Sequence of protein 2:
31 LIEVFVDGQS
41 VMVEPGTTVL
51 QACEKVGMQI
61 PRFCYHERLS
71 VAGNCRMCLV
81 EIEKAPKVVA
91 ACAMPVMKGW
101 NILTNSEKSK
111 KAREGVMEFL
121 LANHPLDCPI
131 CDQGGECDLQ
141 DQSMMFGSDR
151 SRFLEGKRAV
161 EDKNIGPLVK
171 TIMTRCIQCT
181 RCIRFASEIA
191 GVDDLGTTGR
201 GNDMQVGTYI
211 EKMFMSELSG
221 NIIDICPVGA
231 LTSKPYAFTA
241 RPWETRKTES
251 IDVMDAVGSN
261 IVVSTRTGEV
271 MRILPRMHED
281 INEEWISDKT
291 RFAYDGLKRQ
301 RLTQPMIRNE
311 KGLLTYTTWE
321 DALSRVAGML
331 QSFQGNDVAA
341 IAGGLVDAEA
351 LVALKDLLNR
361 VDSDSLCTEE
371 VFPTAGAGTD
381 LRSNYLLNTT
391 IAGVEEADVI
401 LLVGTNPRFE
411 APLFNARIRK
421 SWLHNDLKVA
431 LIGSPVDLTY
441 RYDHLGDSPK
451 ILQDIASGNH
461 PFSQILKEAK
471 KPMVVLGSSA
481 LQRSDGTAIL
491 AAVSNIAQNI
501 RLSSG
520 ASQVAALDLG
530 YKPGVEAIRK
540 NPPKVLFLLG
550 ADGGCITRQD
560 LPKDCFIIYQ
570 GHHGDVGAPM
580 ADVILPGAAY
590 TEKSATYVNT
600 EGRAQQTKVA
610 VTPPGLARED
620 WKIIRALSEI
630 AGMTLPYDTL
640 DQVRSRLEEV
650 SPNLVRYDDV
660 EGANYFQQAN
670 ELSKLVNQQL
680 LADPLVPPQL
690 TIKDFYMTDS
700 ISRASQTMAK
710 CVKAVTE

Residue-level contacts at the interface:
Residue G199 in protein 2 interacts with residue T117 in protein 1 (closest heavy-atom distance 3.5 Å).
Residue R200 in protein 2 is in contact with residue Y119 in protein 1 (closest heavy-atom distance 4.6 Å).
Residue Y209 in protein 2 interacts with residue M110 in protein 1 (closest heavy-atom distance 3.5 Å).
Residue T198 in protein 2 contacts residue T117 in protein 1 (closest heavy-atom distance 3.5 Å).
Residue I210 in protein 2 contacts residue I95 in protein 1 (closest heavy-atom distance 3.6 Å).
Residue T197 in protein 2 interacts with residue E114 in protein 1 (closest heavy-atom distance 3.1 Å).
Residue G196 in protein 2 contacts residue E114 in protein 1 (closest heavy-atom distance 3.8 Å).
Residue T198 in protein 2 contacts residue M110 in protein 1 (closest heavy-atom distance 3.5 Å).
Residue G196 in protein 2 is in contact with residue M110 in protein 1 (closest heavy-atom distance 3.2 Å).
Residue Y209 in protein 2 interacts with residue R124 in protein 1 (closest heavy-atom distance 4.5 Å).
Residue L195 in protein 2 contacts residue M110 in protein 1 (closest heavy-atom distance 3.9 Å).
Residue I210 in protein 2 interacts with residue Y113 in protein 1 (closest heavy-atom distance 3.2 Å).
Residue G199 in protein 2 is in contact with residue F118 in protein 1 (closest heavy-atom distance 4.2 Å).
Residue D193 in protein 2 is in contact with residue R111 in protein 1 (closest heavy-atom distance 3.8 Å).
Residue G207 in protein 2 is in contact with residue M110 in protein 1 (closest heavy-atom distance 4.3 Å).
Residue D193 in protein 2 is in contact with residue M110 in protein 1 (closest heavy-atom distance 3.3 Å).
Residue Y209 in protein 2 contacts residue I95 in protein 1 (closest heavy-atom distance 3.7 Å).
Residue R200 in protein 2 interacts with residue F118 in protein 1 (closest heavy-atom distance 2.9 Å).
Residue T197 in protein 2 is in contact with residue M110 in protein 1 (closest heavy-atom distance 4.1 Å).
Residue T208 in protein 2 is in contact with residue M110 in protein 1 (closest heavy-atom distance 3.6 Å).
Residue D193 in protein 2 interacts with residue P108 in protein 1 (closest heavy-atom distance 4.2 Å).
Residue Y209 in protein 2 is in contact with residue Y113 in protein 1 (closest heavy-atom distance 4.4 Å).
Residue D194 in protein 2 contacts residue M110 in protein 1 (closest heavy-atom distance 3.1 Å).
Residue Y209 in protein 2 contacts residue T117 in protein 1 (closest heavy-atom distance 5.0 Å).

The following describes two proteins that form a bound complex.

Sequence of protein 1:
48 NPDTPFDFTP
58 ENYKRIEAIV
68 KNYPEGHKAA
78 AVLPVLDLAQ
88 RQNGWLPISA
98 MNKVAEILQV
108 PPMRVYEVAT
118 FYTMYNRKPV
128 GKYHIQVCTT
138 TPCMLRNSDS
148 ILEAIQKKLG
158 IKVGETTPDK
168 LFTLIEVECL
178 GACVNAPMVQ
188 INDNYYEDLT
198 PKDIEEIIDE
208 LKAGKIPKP